Sequence of protein 1:
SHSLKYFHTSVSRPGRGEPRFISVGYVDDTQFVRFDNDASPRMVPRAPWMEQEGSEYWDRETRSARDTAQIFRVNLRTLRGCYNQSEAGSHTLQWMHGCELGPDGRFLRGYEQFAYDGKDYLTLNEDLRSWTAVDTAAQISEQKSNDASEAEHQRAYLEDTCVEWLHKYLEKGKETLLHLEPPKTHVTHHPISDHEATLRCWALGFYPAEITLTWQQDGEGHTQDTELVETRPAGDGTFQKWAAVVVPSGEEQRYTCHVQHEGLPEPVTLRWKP

These two protein chains interact to form a complex.

Sequence of protein 2:
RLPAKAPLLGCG

Residue-level contacts at the interface:
Residue Y160 in protein 1 contacts residue R1 in protein 2 (closest heavy-atom distance 2.5 Å).
Residue I74 in protein 1 is in contact with residue P7 in protein 2 (closest heavy-atom distance 3.9 Å).
Residue W98 in protein 1 interacts with residue P3 in protein 2 (closest heavy-atom distance 3.6 Å).
Residue W98 in protein 1 is in contact with residue A6 in protein 2 (closest heavy-atom distance 4.0 Å).
Residue S67 in protein 1 interacts with residue L2 in protein 2 (closest heavy-atom distance 3.9 Å).
Residue F75 in protein 1 is in contact with residue A6 in protein 2 (closest heavy-atom distance 3.9 Å).
Residue I143 in protein 1 is in contact with residue P7 in protein 2 (closest heavy-atom distance 3.8 Å).
Residue W98 in protein 1 is in contact with residue K5 in protein 2 (closest heavy-atom distance 3.6 Å).
Residue W134 in protein 1 is in contact with residue P7 in protein 2 (closest heavy-atom distance 3.9 Å).
Residue Q157 in protein 1 is in contact with residue K5 in protein 2 (closest heavy-atom distance 2.9 Å).
Residue T81 in protein 1 interacts with residue L9 in protein 2 (closest heavy-atom distance 3.5 Å).
Residue Q142 in protein 1 interacts with residue G12 in protein 2 (closest heavy-atom distance 3.4 Å).
Residue Y8 in protein 1 contacts residue R1 in protein 2 (closest heavy-atom distance 2.7 Å).
Residue H156 in protein 1 contacts residue K5 in protein 2 (closest heavy-atom distance 3.5 Å).
Residue V77 in protein 1 interacts with residue L8 in protein 2 (closest heavy-atom distance 4.1 Å).
Residue S144 in protein 1 contacts residue L9 in protein 2 (closest heavy-atom distance 3.7 Å).
Residue E153 in protein 1 is in contact with residue L8 in protein 2 (closest heavy-atom distance 3.1 Å).
Residue C85 in protein 1 interacts with residue G10 in protein 2 (closest heavy-atom distance 4.0 Å).
Residue Y124 in protein 1 interacts with residue G10 in protein 2 (closest heavy-atom distance 2.7 Å).
Residue R63 in protein 1 contacts residue R1 in protein 2 (closest heavy-atom distance 3.2 Å).
Residue S67 in protein 1 contacts residue P3 in protein 2 (closest heavy-atom distance 3.8 Å).
Residue W98 in protein 1 interacts with residue P7 in protein 2 (closest heavy-atom distance 3.6 Å).
Residue Y8 in protein 1 is in contact with residue L2 in protein 2 (closest heavy-atom distance 3.3 Å).
Residue N78 in protein 1 is in contact with residue L8 in protein 2 (closest heavy-atom distance 3.6 Å).
Residue W168 in protein 1 is in contact with residue R1 in protein 2 (closest heavy-atom distance 3.6 Å).
Residue Q142 in protein 1 is in contact with residue C11 in protein 2 (closest heavy-atom distance 2.9 Å).
Residue L6 in protein 1 contacts residue R1 in protein 2 (closest heavy-atom distance 3.9 Å).
Residue L96 in protein 1 is in contact with residue L9 in protein 2 (closest heavy-atom distance 3.9 Å).
Residue C85 in protein 1 is in contact with residue C11 in protein 2 (closest heavy-atom distance 2.0 Å).
Residue H10 in protein 1 is in contact with residue L2 in protein 2 (closest heavy-atom distance 3.4 Å).
Residue F117 in protein 1 interacts with residue P7 in protein 2 (closest heavy-atom distance 3.6 Å).
Residue M46 in protein 1 contacts residue L2 in protein 2 (closest heavy-atom distance 3.3 Å).
Residue S67 in protein 1 contacts residue A4 in protein 2 (closest heavy-atom distance 3.8 Å).
Residue F117 in protein 1 is in contact with residue L9 in protein 2 (closest heavy-atom distance 3.9 Å).
Residue N78 in protein 1 contacts residue P7 in protein 2 (closest heavy-atom distance 3.1 Å).
Residue A140 in protein 1 interacts with residue G10 in protein 2 (closest heavy-atom distance 4.0 Å).
Residue I74 in protein 1 interacts with residue A6 in protein 2 (closest heavy-atom distance 3.6 Å).
Residue T81 in protein 1 is in contact with residue G10 in protein 2 (closest heavy-atom distance 3.8 Å).
Residue Y60 in protein 1 interacts with residue R1 in protein 2 (closest heavy-atom distance 3.7 Å).
Residue E153 in protein 1 interacts with residue P7 in protein 2 (closest heavy-atom distance 3.6 Å).
Residue A140 in protein 1 is in contact with residue C11 in protein 2 (closest heavy-atom distance 3.6 Å).
Residue K147 in protein 1 contacts residue L8 in protein 2 (closest heavy-atom distance 3.6 Å).
Residue S144 in protein 1 contacts residue G10 in protein 2 (closest heavy-atom distance 3.6 Å).
Residue A140 in protein 1 is in contact with residue G12 in protein 2 (closest heavy-atom distance 3.0 Å).
Residue Q142 in protein 1 interacts with residue L9 in protein 2 (closest heavy-atom distance 3.6 Å).
Residue A68 in protein 1 contacts residue L2 in protein 2 (closest heavy-atom distance 3.8 Å).
Residue Y160 in protein 1 contacts residue L2 in protein 2 (closest heavy-atom distance 3.6 Å).
Residue L125 in protein 1 contacts residue L9 in protein 2 (closest heavy-atom distance 3.9 Å).
Residue H100 in protein 1 contacts residue P3 in protein 2 (closest heavy-atom distance 3.4 Å).
Residue Q142 in protein 1 contacts residue G10 in protein 2 (closest heavy-atom distance 3.0 Å).
Residue T71 in protein 1 is in contact with residue A6 in protein 2 (closest heavy-atom distance 3.9 Å).
Residue Y160 in protein 1 interacts with residue P3 in protein 2 (closest heavy-atom distance 3.5 Å).
Residue E64 in protein 1 interacts with residue R1 in protein 2 (closest heavy-atom distance 2.9 Å).
Residue E64 in protein 1 interacts with residue L2 in protein 2 (closest heavy-atom distance 2.8 Å).
Residue N78 in protein 1 is in contact with residue L9 in protein 2 (closest heavy-atom distance 2.9 Å).
Residue T164 in protein 1 contacts residue R1 in protein 2 (closest heavy-atom distance 3.9 Å).
Residue Y172 in protein 1 contacts residue R1 in protein 2 (closest heavy-atom distance 2.7 Å).
Residue I143 in protein 1 interacts with residue L8 in protein 2 (closest heavy-atom distance 3.5 Å).
Residue Q157 in protein 1 contacts residue P7 in protein 2 (closest heavy-atom distance 3.7 Å).
Residue S144 in protein 1 is in contact with residue L8 in protein 2 (closest heavy-atom distance 3.0 Å).